These two protein chains interact to form a complex.

Sequence of protein 1:
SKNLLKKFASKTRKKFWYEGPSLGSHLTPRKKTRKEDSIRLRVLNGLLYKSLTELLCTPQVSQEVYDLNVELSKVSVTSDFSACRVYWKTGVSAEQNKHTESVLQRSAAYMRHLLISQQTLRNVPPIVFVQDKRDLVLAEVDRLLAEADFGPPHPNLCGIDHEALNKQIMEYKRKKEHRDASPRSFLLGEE

Contacts between the two chains:
Residue L65 in protein 1 interacts with residue I71 in protein 2 (closest heavy-atom distance 4.3 Å).
Residue L47 in protein 1 contacts residue C59 in protein 2 (closest heavy-atom distance 3.5 Å).
Residue T174 in protein 1 contacts residue N72 in protein 2 (closest heavy-atom distance 3.2 Å).
Residue L65 in protein 1 contacts residue L74 in protein 2 (closest heavy-atom distance 4.2 Å).
Residue G62 in protein 1 interacts with residue K70 in protein 2 (closest heavy-atom distance 2.6 Å).
Residue A51 in protein 1 is in contact with residue C59 in protein 2 (closest heavy-atom distance 4.2 Å).
Residue Y60 in protein 1 interacts with residue M67 in protein 2 (closest heavy-atom distance 3.4 Å).
Residue L47 in protein 1 interacts with residue S55 in protein 2 (closest heavy-atom distance 3.6 Å).
Residue T70 in protein 1 interacts with residue N78 in protein 2 (closest heavy-atom distance 3.5 Å).
Residue T54 in protein 1 contacts residue Y63 in protein 2 (closest heavy-atom distance 3.6 Å).
Residue L46 in protein 1 interacts with residue S55 in protein 2 (closest heavy-atom distance 2.8 Å).
Residue I93 in protein 1 contacts residue M67 in protein 2 (closest heavy-atom distance 4.0 Å).
Residue V97 in protein 1 interacts with residue I71 in protein 2 (closest heavy-atom distance 3.3 Å).
Residue W59 in protein 1 contacts residue M67 in protein 2 (closest heavy-atom distance 3.7 Å).
Residue K57 in protein 1 is in contact with residue Y56 in protein 2 (closest heavy-atom distance 3.1 Å).
Residue N123 in protein 1 contacts residue R27 in protein 2 (closest heavy-atom distance 2.6 Å).
Residue L47 in protein 1 is in contact with residue T58 in protein 2 (closest heavy-atom distance 3.8 Å).
Residue N123 in protein 1 interacts with residue R23 in protein 2 (closest heavy-atom distance 3.8 Å).
Residue C111 in protein 1 is in contact with residue R27 in protein 2 (closest heavy-atom distance 3.8 Å).
Residue F58 in protein 1 interacts with residue N64 in protein 2 (closest heavy-atom distance 4.0 Å).
Residue F58 in protein 1 contacts residue Y63 in protein 2 (closest heavy-atom distance 3.7 Å).
Residue F58 in protein 1 is in contact with residue Y56 in protein 2 (closest heavy-atom distance 3.3 Å).
Residue N177 in protein 1 contacts residue N78 in protein 2 (closest heavy-atom distance 3.1 Å).
Residue L98 in protein 1 is in contact with residue I71 in protein 2 (closest heavy-atom distance 4.4 Å).
Residue F50 in protein 1 interacts with residue Q52 in protein 2 (closest heavy-atom distance 3.4 Å).
Residue L69 in protein 1 contacts residue N78 in protein 2 (closest heavy-atom distance 3.1 Å).
Residue R72 in protein 1 is in contact with residue A80 in protein 2 (closest heavy-atom distance 3.7 Å).
Residue T54 in protein 1 is in contact with residue C59 in protein 2 (closest heavy-atom distance 3.5 Å).
Residue N123 in protein 1 is in contact with residue G20 in protein 2 (closest heavy-atom distance 2.9 Å).
Residue W59 in protein 1 contacts residue E66 in protein 2 (closest heavy-atom distance 3.5 Å).
Residue K143 in protein 1 interacts with residue R23 in protein 2 (closest heavy-atom distance 4.1 Å).
Residue L175 in protein 1 interacts with residue N72 in protein 2 (closest heavy-atom distance 3.9 Å).
Residue N177 in protein 1 interacts with residue M75 in protein 2 (closest heavy-atom distance 3.8 Å).
Residue F50 in protein 1 is in contact with residue S55 in protein 2 (closest heavy-atom distance 3.5 Å).
Residue F58 in protein 1 interacts with residue R60 in protein 2 (closest heavy-atom distance 3.3 Å).
Residue V97 in protein 1 is in contact with residue N64 in protein 2 (closest heavy-atom distance 3.9 Å).
Residue D121 in protein 1 interacts with residue N17 in protein 2 (closest heavy-atom distance 4.3 Å).
Residue E61 in protein 1 interacts with residue K70 in protein 2 (closest heavy-atom distance 4.1 Å).
Residue L46 in protein 1 interacts with residue R51 in protein 2 (closest heavy-atom distance 3.9 Å).
Residue N123 in protein 1 interacts with residue T24 in protein 2 (closest heavy-atom distance 3.3 Å).
Residue L101 in protein 1 is in contact with residue A68 in protein 2 (closest heavy-atom distance 3.8 Å).
Residue E125 in protein 1 contacts residue R23 in protein 2 (closest heavy-atom distance 3.7 Å).
Residue F50 in protein 1 is in contact with residue Y56 in protein 2 (closest heavy-atom distance 3.9 Å).
Residue L69 in protein 1 is in contact with residue I71 in protein 2 (closest heavy-atom distance 4.0 Å).
Residue P71 in protein 1 is in contact with residue N78 in protein 2 (closest heavy-atom distance 3.0 Å).
Residue L65 in protein 1 interacts with residue M75 in protein 2 (closest heavy-atom distance 4.3 Å).
Residue L47 in protein 1 is in contact with residue I62 in protein 2 (closest heavy-atom distance 4.1 Å).
Residue R176 in protein 1 interacts with residue R76 in protein 2 (closest heavy-atom distance 3.6 Å).
Residue A51 in protein 1 is in contact with residue Y63 in protein 2 (closest heavy-atom distance 3.2 Å).
Residue E125 in protein 1 contacts residue R27 in protein 2 (closest heavy-atom distance 3.4 Å).
Residue R176 in protein 1 contacts residue M75 in protein 2 (closest heavy-atom distance 3.5 Å).
Residue Y60 in protein 1 contacts residue K70 in protein 2 (closest heavy-atom distance 3.2 Å).
Residue V97 in protein 1 interacts with residue M67 in protein 2 (closest heavy-atom distance 4.2 Å).
Residue R55 in protein 1 contacts residue Y63 in protein 2 (closest heavy-atom distance 3.6 Å).
Residue F50 in protein 1 is in contact with residue C59 in protein 2 (closest heavy-atom distance 4.2 Å).
Residue W59 in protein 1 interacts with residue Y63 in protein 2 (closest heavy-atom distance 3.4 Å).
Residue R176 in protein 1 is in contact with residue N72 in protein 2 (closest heavy-atom distance 3.2 Å).
Residue T54 in protein 1 contacts residue Y56 in protein 2 (closest heavy-atom distance 3.7 Å).
Residue P63 in protein 1 interacts with residue L74 in protein 2 (closest heavy-atom distance 4.2 Å).
Residue W59 in protein 1 is in contact with residue K70 in protein 2 (closest heavy-atom distance 4.0 Å).

Sequence of protein 2:
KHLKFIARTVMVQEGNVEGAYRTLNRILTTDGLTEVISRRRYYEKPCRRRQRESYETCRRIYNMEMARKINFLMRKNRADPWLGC